Residue-level contacts at the interface:
Residue K297 in chain A contacts residue R36 in chain B (closest heavy-atom distance 4.5 Å).
Residue A250 in chain A interacts with residue T177 in chain B (closest heavy-atom distance 4.6 Å).
Residue N255 in chain A contacts residue N54 in chain B (closest heavy-atom distance 4.4 Å).
Residue N280 in chain A contacts residue N245 in chain B (closest heavy-atom distance 2.9 Å).
Residue N289 in chain A is in contact with residue V152 in chain B (closest heavy-atom distance 3.5 Å).
Residue V224 in chain A is in contact with residue Y82 in chain B (closest heavy-atom distance 3.8 Å).
Residue N255 in chain A is in contact with residue D56 in chain B (closest heavy-atom distance 2.7 Å).
Residue T253 in chain A contacts residue Y107 in chain B (closest heavy-atom distance 2.8 Å).
Residue T251 in chain A interacts with residue S178 in chain B (closest heavy-atom distance 3.8 Å).
Residue N59 in chain A contacts residue R292 in chain B (closest heavy-atom distance 4.6 Å).
Residue S294 in chain A is in contact with residue F80 in chain B (closest heavy-atom distance 4.4 Å).
Residue G249 in chain A interacts with residue A200 in chain B (closest heavy-atom distance 3.9 Å).
Residue N295 in chain A is in contact with residue L42 in chain B (closest heavy-atom distance 3.4 Å).
Residue N280 in chain A contacts residue F269 in chain B (closest heavy-atom distance 3.8 Å).
Residue G319 in chain A interacts with residue Y105 in chain B (closest heavy-atom distance 3.8 Å).
Residue K292 in chain A is in contact with residue N79 in chain B (closest heavy-atom distance 3.5 Å).
Residue S294 in chain A interacts with residue N54 in chain B (closest heavy-atom distance 3.2 Å).
Residue G290 in chain A is in contact with residue Y105 in chain B (closest heavy-atom distance 4.3 Å).
Residue C321 in chain A contacts residue D46 in chain B (closest heavy-atom distance 4.3 Å).
Residue G290 in chain A interacts with residue T129 in chain B (closest heavy-atom distance 3.5 Å).
Residue K292 in chain A interacts with residue N54 in chain B (closest heavy-atom distance 4.5 Å).
Residue N99 in chain A is in contact with residue R292 in chain B (closest heavy-atom distance 4.2 Å).
Residue G249 in chain A contacts residue F201 in chain B (closest heavy-atom distance 3.6 Å).
Residue T251 in chain A interacts with residue V152 in chain B (closest heavy-atom distance 4.3 Å).
Residue G252 in chain A contacts residue Y107 in chain B (closest heavy-atom distance 3.3 Å).
Residue G290 in chain A interacts with residue V152 in chain B (closest heavy-atom distance 3.7 Å).
Residue G249 in chain A is in contact with residue S178 in chain B (closest heavy-atom distance 4.0 Å).
Residue D318 in chain A contacts residue Y105 in chain B (closest heavy-atom distance 4.3 Å).
Residue G219 in chain A contacts residue F201 in chain B (closest heavy-atom distance 3.5 Å).
Residue K292 in chain A contacts residue Y107 in chain B (closest heavy-atom distance 3.7 Å).
Residue K292 in chain A interacts with residue Y105 in chain B (closest heavy-atom distance 3.7 Å).
Residue S322 in chain A contacts residue D46 in chain B (closest heavy-atom distance 4.3 Å).
Residue K292 in chain A is in contact with residue F80 in chain B (closest heavy-atom distance 3.5 Å).
Residue S320 in chain A is in contact with residue Y105 in chain B (closest heavy-atom distance 3.6 Å).
Residue G219 in chain A is in contact with residue K225 in chain B (closest heavy-atom distance 3.4 Å).
Residue T251 in chain A interacts with residue T129 in chain B (closest heavy-atom distance 4.0 Å).
Residue D226 in chain A is in contact with residue S58 in chain B (closest heavy-atom distance 3.7 Å).
Residue L279 in chain A interacts with residue Q224 in chain B (closest heavy-atom distance 3.4 Å).
Residue N95 in chain A is in contact with residue H271 in chain B (closest heavy-atom distance 4.1 Å).
Residue S248 in chain A contacts residue A200 in chain B (closest heavy-atom distance 4.6 Å).
Residue T325 in chain A interacts with residue R36 in chain B (closest heavy-atom distance 3.1 Å).
Residue T251 in chain A interacts with residue T155 in chain B (closest heavy-atom distance 3.6 Å).
Residue N289 in chain A contacts residue Y105 in chain B (closest heavy-atom distance 2.8 Å).
Residue N295 in chain A contacts residue R36 in chain B (closest heavy-atom distance 4.3 Å).
Residue D60 in chain A contacts residue D294 in chain B (closest heavy-atom distance 4.2 Å).
Residue S248 in chain A is in contact with residue F201 in chain B (closest heavy-atom distance 3.7 Å).
Residue L279 in chain A is in contact with residue N245 in chain B (closest heavy-atom distance 3.5 Å).
Residue Q100 in chain A contacts residue R292 in chain B (closest heavy-atom distance 3.0 Å).
Residue Y342 in chain A contacts residue D46 in chain B (closest heavy-atom distance 2.7 Å).
Residue S322 in chain A interacts with residue N79 in chain B (closest heavy-atom distance 4.5 Å).
Residue T251 in chain A is in contact with residue G153 in chain B (closest heavy-atom distance 3.8 Å).
Residue D226 in chain A interacts with residue D56 in chain B (closest heavy-atom distance 2.5 Å).
Residue G323 in chain A interacts with residue L42 in chain B (closest heavy-atom distance 4.3 Å).
Residue N280 in chain A is in contact with residue N247 in chain B (closest heavy-atom distance 2.9 Å).
Residue A250 in chain A contacts residue F201 in chain B (closest heavy-atom distance 3.6 Å).
Residue T253 in chain A interacts with residue F80 in chain B (closest heavy-atom distance 3.4 Å).
Residue N289 in chain A interacts with residue V128 in chain B (closest heavy-atom distance 3.8 Å).
Residue G249 in chain A interacts with residue T177 in chain B (closest heavy-atom distance 2.7 Å).
Residue S248 in chain A interacts with residue Q224 in chain B (closest heavy-atom distance 2.9 Å).
Residue D226 in chain A interacts with residue Y82 in chain B (closest heavy-atom distance 4.4 Å).

Sequence of chain B:
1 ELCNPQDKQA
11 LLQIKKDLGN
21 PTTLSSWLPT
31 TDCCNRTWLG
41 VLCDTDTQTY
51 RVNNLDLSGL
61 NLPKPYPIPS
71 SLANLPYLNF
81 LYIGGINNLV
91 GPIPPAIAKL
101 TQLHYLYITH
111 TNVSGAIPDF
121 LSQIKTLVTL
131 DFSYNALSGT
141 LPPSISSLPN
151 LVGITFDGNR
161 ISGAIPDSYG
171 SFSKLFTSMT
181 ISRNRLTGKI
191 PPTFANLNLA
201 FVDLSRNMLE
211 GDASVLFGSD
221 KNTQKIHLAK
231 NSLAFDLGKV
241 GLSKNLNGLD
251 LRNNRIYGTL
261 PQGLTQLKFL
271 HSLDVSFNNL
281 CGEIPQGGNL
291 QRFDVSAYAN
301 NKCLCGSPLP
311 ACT

Sequence of chain A:
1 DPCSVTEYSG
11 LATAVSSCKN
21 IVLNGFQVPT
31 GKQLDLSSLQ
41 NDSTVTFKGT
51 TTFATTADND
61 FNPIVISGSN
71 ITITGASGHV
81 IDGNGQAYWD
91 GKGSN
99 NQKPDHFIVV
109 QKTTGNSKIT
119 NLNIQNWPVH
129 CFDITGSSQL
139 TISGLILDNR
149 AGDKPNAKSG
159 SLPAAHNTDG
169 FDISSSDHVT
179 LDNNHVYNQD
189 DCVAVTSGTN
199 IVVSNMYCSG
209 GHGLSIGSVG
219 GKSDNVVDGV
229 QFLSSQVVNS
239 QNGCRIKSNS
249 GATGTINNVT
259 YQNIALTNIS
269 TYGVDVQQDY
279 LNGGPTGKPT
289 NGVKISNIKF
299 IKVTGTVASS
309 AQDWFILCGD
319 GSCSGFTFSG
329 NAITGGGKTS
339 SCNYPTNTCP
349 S

The following describes two proteins that form a bound complex.